Residue-level contacts at the interface:
Residue L374 in the second protein is in contact with residue L58 in the first protein (closest heavy-atom distance 4.9 Å).
Residue Y444 in the second protein interacts with residue W42 in the first protein (closest heavy-atom distance 3.4 Å).
Residue E545 in the second protein is in contact with residue R53 in the first protein (closest heavy-atom distance 3.9 Å).
Residue L541 in the second protein interacts with residue F54 in the first protein (closest heavy-atom distance 4.4 Å).
Residue L374 in the second protein interacts with residue P59 in the first protein (closest heavy-atom distance 4.5 Å).
Residue Y430 in the second protein interacts with residue F54 in the first protein (closest heavy-atom distance 3.9 Å).
Residue Y444 in the second protein interacts with residue R43 in the first protein (closest heavy-atom distance 4.9 Å).
Residue S364 in the second protein contacts residue R47 in the first protein (closest heavy-atom distance 3.9 Å).
Residue I363 in the second protein interacts with residue G56 in the first protein (closest heavy-atom distance 3.6 Å).
Residue L362 in the second protein interacts with residue F48 in the first protein (closest heavy-atom distance 4.7 Å).
Residue I552 in the second protein contacts residue T28 in the first protein (closest heavy-atom distance 4.7 Å).
Residue L434 in the second protein contacts residue A57 in the first protein (closest heavy-atom distance 3.9 Å).
Residue S435 in the second protein contacts residue R53 in the first protein (closest heavy-atom distance 3.3 Å).
Residue N436 in the second protein interacts with residue Y44 in the first protein (closest heavy-atom distance 3.7 Å).
Residue Y370 in the second protein interacts with residue A57 in the first protein (closest heavy-atom distance 2.8 Å).
Residue E549 in the second protein interacts with residue T28 in the first protein (closest heavy-atom distance 3.8 Å).
Residue F556 in the second protein is in contact with residue L25 in the first protein (closest heavy-atom distance 3.9 Å).
Residue Y365 in the second protein interacts with residue R47 in the first protein (closest heavy-atom distance 3.7 Å).
Residue P437 in the second protein is in contact with residue R43 in the first protein (closest heavy-atom distance 2.9 Å).
Residue F556 in the second protein is in contact with residue M21 in the first protein (closest heavy-atom distance 3.1 Å).
Residue I363 in the second protein is in contact with residue A57 in the first protein (closest heavy-atom distance 4.1 Å).
Residue L446 in the second protein is in contact with residue R47 in the first protein (closest heavy-atom distance 3.9 Å).
Residue R441 in the second protein contacts residue W42 in the first protein (closest heavy-atom distance 3.1 Å).
Residue Y365 in the second protein interacts with residue F48 in the first protein (closest heavy-atom distance 3.3 Å).
Residue E545 in the second protein is in contact with residue R50 in the first protein (closest heavy-atom distance 2.7 Å).
Residue E545 in the second protein contacts residue F54 in the first protein (closest heavy-atom distance 4.2 Å).
Residue Y430 in the second protein interacts with residue R53 in the first protein (closest heavy-atom distance 2.8 Å).
Residue N436 in the second protein interacts with residue R43 in the first protein (closest heavy-atom distance 2.8 Å).
Residue G439 in the second protein interacts with residue R43 in the first protein (closest heavy-atom distance 3.0 Å).
Residue L374 in the second protein is in contact with residue A57 in the first protein (closest heavy-atom distance 3.4 Å).
Residue P440 in the second protein contacts residue W42 in the first protein (closest heavy-atom distance 4.2 Å).
Residue Y370 in the second protein contacts residue L58 in the first protein (closest heavy-atom distance 4.8 Å).
Residue P437 in the second protein is in contact with residue W42 in the first protein (closest heavy-atom distance 3.7 Å).
Residue Y444 in the second protein contacts residue F48 in the first protein (closest heavy-atom distance 3.6 Å).
Residue G439 in the second protein interacts with residue W42 in the first protein (closest heavy-atom distance 3.9 Å).
Residue G361 in the second protein contacts residue F48 in the first protein (closest heavy-atom distance 4.0 Å).
Residue P437 in the second protein interacts with residue F48 in the first protein (closest heavy-atom distance 3.4 Å).
Residue L434 in the second protein interacts with residue R53 in the first protein (closest heavy-atom distance 3.0 Å).
Residue L434 in the second protein is in contact with residue F54 in the first protein (closest heavy-atom distance 3.5 Å).
Residue S371 in the second protein interacts with residue P59 in the first protein (closest heavy-atom distance 4.0 Å).
Residue N436 in the second protein contacts residue F48 in the first protein (closest heavy-atom distance 4.0 Å).
Residue N436 in the second protein interacts with residue R53 in the first protein (closest heavy-atom distance 2.8 Å).
Residue I448 in the second protein is in contact with residue R47 in the first protein (closest heavy-atom distance 5.0 Å).
Residue Y370 in the second protein is in contact with residue P59 in the first protein (closest heavy-atom distance 4.5 Å).
Residue Y553 in the second protein is in contact with residue R26 in the first protein (closest heavy-atom distance 5.0 Å).
Residue I363 in the second protein interacts with residue R53 in the first protein (closest heavy-atom distance 4.0 Å).
Residue F556 in the second protein interacts with residue F24 in the first protein (closest heavy-atom distance 3.7 Å).
Residue N438 in the second protein interacts with residue R43 in the first protein (closest heavy-atom distance 3.4 Å).
Residue Y553 in the second protein contacts residue L25 in the first protein (closest heavy-atom distance 3.6 Å).
Residue Y553 in the second protein contacts residue T28 in the first protein (closest heavy-atom distance 3.9 Å).
Residue P440 in the second protein interacts with residue R43 in the first protein (closest heavy-atom distance 4.6 Å).
Residue Y370 in the second protein contacts residue G56 in the first protein (closest heavy-atom distance 3.6 Å).
Residue I552 in the second protein interacts with residue L25 in the first protein (closest heavy-atom distance 4.2 Å).
Residue L546 in the second protein contacts residue R50 in the first protein (closest heavy-atom distance 3.4 Å).

Sequence of the first protein:
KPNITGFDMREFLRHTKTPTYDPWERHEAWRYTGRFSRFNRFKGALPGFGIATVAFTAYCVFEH

These two protein chains interact to form a complex.

Sequence of the second protein:
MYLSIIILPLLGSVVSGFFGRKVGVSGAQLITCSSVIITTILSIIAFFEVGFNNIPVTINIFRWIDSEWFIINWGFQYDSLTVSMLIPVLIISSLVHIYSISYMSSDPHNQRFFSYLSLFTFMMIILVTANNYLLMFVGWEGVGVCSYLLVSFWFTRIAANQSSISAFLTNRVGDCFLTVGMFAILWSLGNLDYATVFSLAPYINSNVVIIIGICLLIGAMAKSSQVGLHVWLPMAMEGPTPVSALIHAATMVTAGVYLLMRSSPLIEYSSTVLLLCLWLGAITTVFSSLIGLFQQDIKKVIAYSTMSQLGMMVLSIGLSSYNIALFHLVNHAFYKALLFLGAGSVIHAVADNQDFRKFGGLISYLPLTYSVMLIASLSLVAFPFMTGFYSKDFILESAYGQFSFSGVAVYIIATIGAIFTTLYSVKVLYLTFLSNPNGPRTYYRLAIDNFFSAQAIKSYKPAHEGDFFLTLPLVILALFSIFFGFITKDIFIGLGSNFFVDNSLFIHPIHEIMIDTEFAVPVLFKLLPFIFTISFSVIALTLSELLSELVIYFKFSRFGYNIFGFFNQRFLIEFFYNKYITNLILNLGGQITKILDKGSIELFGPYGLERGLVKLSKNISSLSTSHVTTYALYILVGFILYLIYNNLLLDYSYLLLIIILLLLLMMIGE